Sequence of the first protein:
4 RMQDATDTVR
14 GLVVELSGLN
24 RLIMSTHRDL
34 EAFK

Residue-level contacts at the interface:
Residue K8 in the second protein is in contact with residue M5 in the first protein (closest heavy-atom distance 3.7 Å).
Residue V9 in the second protein contacts residue V12 in the first protein (closest heavy-atom distance 3.7 Å).
Residue E20 in the second protein contacts residue S20 in the first protein (closest heavy-atom distance 3.5 Å).
Residue V7 in the second protein is in contact with residue M5 in the first protein (closest heavy-atom distance 3.6 Å).
Residue V21 in the second protein contacts residue L19 in the first protein (closest heavy-atom distance 3.5 Å).
Residue V7 in the second protein interacts with residue Q6 in the first protein (closest heavy-atom distance 3.4 Å).
Residue I24 in the second protein is in contact with residue L19 in the first protein (closest heavy-atom distance 3.6 Å).
Residue D13 in the second protein interacts with residue R13 in the first protein (closest heavy-atom distance 3.0 Å).
Residue R16 in the second protein is in contact with residue V16 in the first protein (closest heavy-atom distance 3.5 Å).
Residue V21 in the second protein is in contact with residue N23 in the first protein (closest heavy-atom distance 4.9 Å).
Residue K8 in the second protein contacts residue D7 in the first protein (closest heavy-atom distance 3.4 Å).
Residue R30 in the second protein is in contact with residue E34 in the first protein (closest heavy-atom distance 4.6 Å).
Residue I31 in the second protein contacts residue I26 in the first protein (closest heavy-atom distance 3.2 Å).
Residue R10 in the second protein interacts with residue T9 in the first protein (closest heavy-atom distance 2.9 Å).
Residue L17 in the second protein is in contact with residue V16 in the first protein (closest heavy-atom distance 3.6 Å).
Residue I24 in the second protein contacts residue N23 in the first protein (closest heavy-atom distance 3.1 Å).
Residue V9 in the second protein interacts with residue A8 in the first protein (closest heavy-atom distance 4.1 Å).
Residue K8 in the second protein is in contact with residue T9 in the first protein (closest heavy-atom distance 3.8 Å).
Residue V7 in the second protein interacts with residue A8 in the first protein (closest heavy-atom distance 3.9 Å).
Residue K8 in the second protein is in contact with residue Q6 in the first protein (closest heavy-atom distance 2.9 Å).
Residue E35 in the second protein is in contact with residue K37 in the first protein (closest heavy-atom distance 3.5 Å).
Residue R10 in the second protein is in contact with residue D7 in the first protein (closest heavy-atom distance 4.8 Å).
Residue F27 in the second protein contacts residue H30 in the first protein (closest heavy-atom distance 3.9 Å).
Residue D13 in the second protein contacts residue V16 in the first protein (closest heavy-atom distance 3.9 Å).
Residue L36 in the second protein contacts residue L33 in the first protein (closest heavy-atom distance 4.5 Å).
Residue I24 in the second protein is in contact with residue L22 in the first protein (closest heavy-atom distance 4.8 Å).
Residue L17 in the second protein interacts with residue V12 in the first protein (closest heavy-atom distance 4.0 Å).
Residue L28 in the second protein interacts with residue I26 in the first protein (closest heavy-atom distance 4.0 Å).
Residue R30 in the second protein interacts with residue H30 in the first protein (closest heavy-atom distance 3.9 Å).
Residue E20 in the second protein interacts with residue N23 in the first protein (closest heavy-atom distance 2.9 Å).
Residue L17 in the second protein interacts with residue L15 in the first protein (closest heavy-atom distance 3.8 Å).
Residue F27 in the second protein interacts with residue I26 in the first protein (closest heavy-atom distance 3.8 Å).
Residue I31 in the second protein is in contact with residue L33 in the first protein (closest heavy-atom distance 3.9 Å).
Residue E5 in the second protein interacts with residue Q6 in the first protein (closest heavy-atom distance 4.2 Å).
Residue R10 in the second protein contacts residue R13 in the first protein (closest heavy-atom distance 4.1 Å).
Residue Q23 in the second protein is in contact with residue N23 in the first protein (closest heavy-atom distance 3.6 Å).
Residue V9 in the second protein interacts with residue D7 in the first protein (closest heavy-atom distance 4.6 Å).
Residue E20 in the second protein is in contact with residue V16 in the first protein (closest heavy-atom distance 4.2 Å).
Residue I24 in the second protein interacts with residue I26 in the first protein (closest heavy-atom distance 4.0 Å).
Residue E20 in the second protein contacts residue L19 in the first protein (closest heavy-atom distance 3.8 Å).
Residue F6 in the second protein is in contact with residue M5 in the first protein (closest heavy-atom distance 3.4 Å).
Residue F6 in the second protein contacts residue Q6 in the first protein (closest heavy-atom distance 4.5 Å).
Residue V9 in the second protein is in contact with residue T9 in the first protein (closest heavy-atom distance 3.5 Å).
Residue L17 in the second protein is in contact with residue L19 in the first protein (closest heavy-atom distance 3.6 Å).
Residue D13 in the second protein contacts residue T9 in the first protein (closest heavy-atom distance 3.5 Å).
Residue I31 in the second protein contacts residue T29 in the first protein (closest heavy-atom distance 4.1 Å).
Residue I31 in the second protein is in contact with residue H30 in the first protein (closest heavy-atom distance 3.5 Å).
Residue D13 in the second protein interacts with residue V12 in the first protein (closest heavy-atom distance 3.6 Å).
Residue K8 in the second protein contacts residue A8 in the first protein (closest heavy-atom distance 2.8 Å).
Residue L14 in the second protein is in contact with residue V12 in the first protein (closest heavy-atom distance 4.2 Å).
Residue F27 in the second protein interacts with residue M27 in the first protein (closest heavy-atom distance 3.6 Å).

Sequence of the second protein:
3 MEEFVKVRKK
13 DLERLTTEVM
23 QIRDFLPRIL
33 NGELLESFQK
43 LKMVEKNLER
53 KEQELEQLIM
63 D

The following describes two proteins that form a bound complex.